The following describes two proteins that form a bound complex.

Sequence of chain B:
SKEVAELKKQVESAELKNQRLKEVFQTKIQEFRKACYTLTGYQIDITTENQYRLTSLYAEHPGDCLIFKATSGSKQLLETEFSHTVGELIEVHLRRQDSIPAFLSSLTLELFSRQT

Sequence of chain A:
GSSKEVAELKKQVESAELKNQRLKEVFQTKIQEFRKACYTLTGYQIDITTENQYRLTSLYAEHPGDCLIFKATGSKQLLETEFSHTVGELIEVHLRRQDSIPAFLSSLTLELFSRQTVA

Residue-level contacts at the interface:
Residue N20 in chain A contacts residue A16 in chain B (closest heavy-atom distance 3.0 Å).
Residue V6 in chain A interacts with residue L9 in chain B (closest heavy-atom distance 3.7 Å).
Residue F34 in chain A is in contact with residue I46 in chain B (closest heavy-atom distance 3.5 Å).
Residue P106 in chain A interacts with residue L41 in chain B (closest heavy-atom distance 3.4 Å).
Residue S78 in chain A is in contact with residue K36 in chain B (closest heavy-atom distance 3.6 Å).
Residue T40 in chain A interacts with residue S78 in chain B (closest heavy-atom distance 3.4 Å).
Residue F117 in chain A contacts residue Q102 in chain B (closest heavy-atom distance 3.7 Å).
Residue E33 in chain A interacts with residue I48 in chain B (closest heavy-atom distance 3.6 Å).
Residue K19 in chain A interacts with residue N20 in chain B (closest heavy-atom distance 3.3 Å).
Residue F27 in chain A is in contact with residue I31 in chain B (closest heavy-atom distance 3.8 Å).
Residue L109 in chain A is in contact with residue L41 in chain B (closest heavy-atom distance 3.4 Å).
Residue I105 in chain A interacts with residue L41 in chain B (closest heavy-atom distance 3.6 Å).
Residue F27 in chain A contacts residue K30 in chain B (closest heavy-atom distance 3.8 Å).
Residue Y60 in chain A is in contact with residue S104 in chain B (closest heavy-atom distance 2.7 Å).
Residue P106 in chain A contacts residue G43 in chain B (closest heavy-atom distance 3.6 Å).
Residue N20 in chain A interacts with residue N20 in chain B (closest heavy-atom distance 3.0 Å).
Residue K10 in chain A is in contact with residue E5 in chain B (closest heavy-atom distance 3.4 Å).
Residue V13 in chain A is in contact with residue L9 in chain B (closest heavy-atom distance 3.7 Å).
Residue S110 in chain A interacts with residue S110 in chain B (closest heavy-atom distance 3.5 Å).
Residue P106 in chain A interacts with residue T42 in chain B (closest heavy-atom distance 3.6 Å).
Residue S104 in chain A interacts with residue Y60 in chain B (closest heavy-atom distance 2.8 Å).
Residue K36 in chain A is in contact with residue G77 in chain B (closest heavy-atom distance 3.5 Å).
Residue F34 in chain A is in contact with residue R35 in chain B (closest heavy-atom distance 3.7 Å).
Residue T42 in chain A contacts residue P106 in chain B (closest heavy-atom distance 3.6 Å).
Residue Y54 in chain A interacts with residue E33 in chain B (closest heavy-atom distance 3.3 Å).
Residue T113 in chain A interacts with residue S110 in chain B (closest heavy-atom distance 3.4 Å).
Residue F34 in chain A is in contact with residue F34 in chain B (closest heavy-atom distance 3.6 Å).
Residue L114 in chain A contacts residue S111 in chain B (closest heavy-atom distance 3.6 Å).
Residue S111 in chain A interacts with residue L114 in chain B (closest heavy-atom distance 3.8 Å).
Residue S110 in chain A interacts with residue T113 in chain B (closest heavy-atom distance 3.4 Å).
Residue L114 in chain A interacts with residue A107 in chain B (closest heavy-atom distance 3.7 Å).
Residue L41 in chain A is in contact with residue I105 in chain B (closest heavy-atom distance 3.4 Å).
Residue T40 in chain A contacts residue P106 in chain B (closest heavy-atom distance 3.7 Å).
Residue G43 in chain A interacts with residue P106 in chain B (closest heavy-atom distance 3.7 Å).
Residue L9 in chain A contacts residue L9 in chain B (closest heavy-atom distance 3.7 Å).
Residue A16 in chain A interacts with residue A16 in chain B (closest heavy-atom distance 3.6 Å).
Residue F34 in chain A is in contact with residue C38 in chain B (closest heavy-atom distance 3.6 Å).
Residue L41 in chain A interacts with residue L109 in chain B (closest heavy-atom distance 3.3 Å).
Residue L23 in chain A contacts residue N20 in chain B (closest heavy-atom distance 3.7 Å).
Residue V13 in chain A contacts residue V13 in chain B (closest heavy-atom distance 3.7 Å).
Residue L23 in chain A interacts with residue K24 in chain B (closest heavy-atom distance 3.7 Å).
Residue T42 in chain A contacts residue T42 in chain B (closest heavy-atom distance 3.7 Å).
Residue I31 in chain A interacts with residue F34 in chain B (closest heavy-atom distance 3.8 Å).
Residue I46 in chain A is in contact with residue F34 in chain B (closest heavy-atom distance 3.4 Å).
Residue L41 in chain A interacts with residue P106 in chain B (closest heavy-atom distance 3.2 Å).
Residue Y54 in chain A contacts residue A37 in chain B (closest heavy-atom distance 3.5 Å).
Residue Q102 in chain A interacts with residue F117 in chain B (closest heavy-atom distance 3.6 Å).
Residue L23 in chain A contacts residue L23 in chain B (closest heavy-atom distance 3.5 Å).
Residue V13 in chain A contacts residue Q12 in chain B (closest heavy-atom distance 3.4 Å).
Residue P106 in chain A interacts with residue T40 in chain B (closest heavy-atom distance 3.8 Å).
Residue F70 in chain A contacts residue L41 in chain B (closest heavy-atom distance 3.8 Å).
Residue S78 in chain A contacts residue T40 in chain B (closest heavy-atom distance 3.6 Å).
Residue K30 in chain A contacts residue I31 in chain B (closest heavy-atom distance 3.8 Å).
Residue I46 in chain A interacts with residue C38 in chain B (closest heavy-atom distance 3.8 Å).
Residue L114 in chain A is in contact with residue L114 in chain B (closest heavy-atom distance 3.8 Å).
Residue A37 in chain A interacts with residue Y54 in chain B (closest heavy-atom distance 3.5 Å).
Residue L41 in chain A contacts residue F70 in chain B (closest heavy-atom distance 3.8 Å).
Residue A107 in chain A is in contact with residue L114 in chain B (closest heavy-atom distance 3.7 Å).
Residue F27 in chain A contacts residue F27 in chain B (closest heavy-atom distance 3.4 Å).
Residue F34 in chain A contacts residue I48 in chain B (closest heavy-atom distance 3.7 Å).